Contacts between the two chains:
Residue L334 in the second protein contacts residue I52 in the first protein (closest heavy-atom distance 3.8 Å).
Residue F228 in the second protein interacts with residue M49 in the first protein (closest heavy-atom distance 3.9 Å).
Residue D279 in the second protein interacts with residue L134 in the first protein (closest heavy-atom distance 4.0 Å).
Residue R283 in the second protein is in contact with residue P133 in the first protein (closest heavy-atom distance 3.9 Å).
Residue I271 in the second protein is in contact with residue R50 in the first protein (closest heavy-atom distance 3.6 Å).
Residue L332 in the second protein contacts residue N63 in the first protein (closest heavy-atom distance 3.3 Å).
Residue P331 in the second protein contacts residue R62 in the first protein (closest heavy-atom distance 3.6 Å).
Residue T213 in the second protein is in contact with residue R58 in the first protein (closest heavy-atom distance 3.2 Å).
Residue D335 in the second protein is in contact with residue S61 in the first protein (closest heavy-atom distance 3.7 Å).
Residue R270 in the second protein is in contact with residue P135 in the first protein (closest heavy-atom distance 4.0 Å).
Residue D279 in the second protein interacts with residue R150 in the first protein (closest heavy-atom distance 3.5 Å).
Residue S276 in the second protein contacts residue N157 in the first protein (closest heavy-atom distance 3.3 Å).
Residue Y278 in the second protein is in contact with residue S100 in the first protein (closest heavy-atom distance 3.2 Å).
Residue Q588 in the second protein interacts with residue D545 in the first protein (closest heavy-atom distance 4.1 Å).
Residue L332 in the second protein contacts residue R62 in the first protein (closest heavy-atom distance 4.1 Å).
Residue Q282 in the second protein interacts with residue M49 in the first protein (closest heavy-atom distance 3.5 Å).
Residue D236 in the second protein is in contact with residue M49 in the first protein (closest heavy-atom distance 3.3 Å).
Residue L334 in the second protein contacts residue N53 in the first protein (closest heavy-atom distance 3.9 Å).
Residue D277 in the second protein is in contact with residue N155 in the first protein (closest heavy-atom distance 4.0 Å).
Residue D208 in the second protein interacts with residue R59 in the first protein (closest heavy-atom distance 3.1 Å).
Residue D279 in the second protein is in contact with residue R137 in the first protein (closest heavy-atom distance 3.5 Å).
Residue F228 in the second protein is in contact with residue L56 in the first protein (closest heavy-atom distance 3.9 Å).
Residue M232 in the second protein is in contact with residue T48 in the first protein (closest heavy-atom distance 3.2 Å).
Residue Y278 in the second protein contacts residue F160 in the first protein (closest heavy-atom distance 3.6 Å).
Residue D279 in the second protein is in contact with residue N155 in the first protein (closest heavy-atom distance 3.3 Å).
Residue A336 in the second protein interacts with residue R58 in the first protein (closest heavy-atom distance 3.3 Å).
Residue R272 in the second protein interacts with residue R137 in the first protein (closest heavy-atom distance 4.1 Å).
Residue D208 in the second protein interacts with residue I60 in the first protein (closest heavy-atom distance 3.1 Å).
Residue Y278 in the second protein interacts with residue T159 in the first protein (closest heavy-atom distance 4.1 Å).
Residue D335 in the second protein interacts with residue N63 in the first protein (closest heavy-atom distance 3.5 Å).
Residue S276 in the second protein is in contact with residue S100 in the first protein (closest heavy-atom distance 3.9 Å).
Residue Q212 in the second protein interacts with residue R59 in the first protein (closest heavy-atom distance 3.4 Å).
Residue E216 in the second protein interacts with residue R58 in the first protein (closest heavy-atom distance 3.1 Å).
Residue Y278 in the second protein interacts with residue V101 in the first protein (closest heavy-atom distance 3.6 Å).
Residue Y278 in the second protein interacts with residue N155 in the first protein (closest heavy-atom distance 3.4 Å).
Residue M232 in the second protein is in contact with residue M49 in the first protein (closest heavy-atom distance 3.1 Å).
Residue M233 in the second protein interacts with residue M49 in the first protein (closest heavy-atom distance 3.6 Å).
Residue P226 in the second protein is in contact with residue L56 in the first protein (closest heavy-atom distance 4.0 Å).
Residue M232 in the second protein is in contact with residue I52 in the first protein (closest heavy-atom distance 3.6 Å).
Residue Q281 in the second protein is in contact with residue P133 in the first protein (closest heavy-atom distance 2.7 Å).
Residue Q212 in the second protein interacts with residue R58 in the first protein (closest heavy-atom distance 3.7 Å).
Residue E585 in the second protein contacts residue R136 in the first protein (closest heavy-atom distance 4.0 Å).
Residue D335 in the second protein contacts residue N53 in the first protein (closest heavy-atom distance 3.5 Å).
Residue E333 in the second protein contacts residue N53 in the first protein (closest heavy-atom distance 3.4 Å).
Residue F85 in the second protein is in contact with residue R59 in the first protein (closest heavy-atom distance 3.9 Å).
Residue Q281 in the second protein interacts with residue A132 in the first protein (closest heavy-atom distance 3.8 Å).
Residue Y278 in the second protein is in contact with residue N157 in the first protein (closest heavy-atom distance 3.6 Å).
Residue Y278 in the second protein is in contact with residue P102 in the first protein (closest heavy-atom distance 3.5 Å).
Residue F89 in the second protein interacts with residue I60 in the first protein (closest heavy-atom distance 3.7 Å).
Residue E333 in the second protein contacts residue N63 in the first protein (closest heavy-atom distance 3.6 Å).
Residue T338 in the second protein is in contact with residue R58 in the first protein (closest heavy-atom distance 3.5 Å).
Residue S110 in the second protein is in contact with residue R59 in the first protein (closest heavy-atom distance 3.6 Å).
Residue D335 in the second protein contacts residue R62 in the first protein (closest heavy-atom distance 3.7 Å).
Residue D335 in the second protein interacts with residue R58 in the first protein (closest heavy-atom distance 3.6 Å).
Residue S205 in the second protein is in contact with residue I60 in the first protein (closest heavy-atom distance 3.6 Å).
Residue N209 in the second protein interacts with residue R58 in the first protein (closest heavy-atom distance 3.1 Å).
Residue L334 in the second protein contacts residue R62 in the first protein (closest heavy-atom distance 3.1 Å).
Residue D88 in the second protein interacts with residue R59 in the first protein (closest heavy-atom distance 3.3 Å).
Residue D277 in the second protein interacts with residue R137 in the first protein (closest heavy-atom distance 3.2 Å).
Residue S205 in the second protein is in contact with residue R62 in the first protein (closest heavy-atom distance 3.3 Å).

Sequence of the second protein:
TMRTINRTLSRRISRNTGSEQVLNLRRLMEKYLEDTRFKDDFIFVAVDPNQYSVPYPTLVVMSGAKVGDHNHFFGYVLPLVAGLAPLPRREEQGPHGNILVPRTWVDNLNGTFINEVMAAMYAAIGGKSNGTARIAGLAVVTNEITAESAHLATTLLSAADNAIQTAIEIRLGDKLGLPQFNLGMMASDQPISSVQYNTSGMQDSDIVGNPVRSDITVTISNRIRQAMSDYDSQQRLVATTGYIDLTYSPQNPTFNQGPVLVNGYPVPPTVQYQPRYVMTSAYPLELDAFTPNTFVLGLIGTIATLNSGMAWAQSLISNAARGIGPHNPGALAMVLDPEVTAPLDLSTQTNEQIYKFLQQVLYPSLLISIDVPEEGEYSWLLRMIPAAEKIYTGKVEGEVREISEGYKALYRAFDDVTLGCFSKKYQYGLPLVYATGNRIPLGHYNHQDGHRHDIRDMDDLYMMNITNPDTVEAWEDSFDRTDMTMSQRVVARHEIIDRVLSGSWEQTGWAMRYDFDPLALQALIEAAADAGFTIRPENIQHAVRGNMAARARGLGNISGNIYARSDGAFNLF

These two protein chains interact to form a complex.

Sequence of the first protein:
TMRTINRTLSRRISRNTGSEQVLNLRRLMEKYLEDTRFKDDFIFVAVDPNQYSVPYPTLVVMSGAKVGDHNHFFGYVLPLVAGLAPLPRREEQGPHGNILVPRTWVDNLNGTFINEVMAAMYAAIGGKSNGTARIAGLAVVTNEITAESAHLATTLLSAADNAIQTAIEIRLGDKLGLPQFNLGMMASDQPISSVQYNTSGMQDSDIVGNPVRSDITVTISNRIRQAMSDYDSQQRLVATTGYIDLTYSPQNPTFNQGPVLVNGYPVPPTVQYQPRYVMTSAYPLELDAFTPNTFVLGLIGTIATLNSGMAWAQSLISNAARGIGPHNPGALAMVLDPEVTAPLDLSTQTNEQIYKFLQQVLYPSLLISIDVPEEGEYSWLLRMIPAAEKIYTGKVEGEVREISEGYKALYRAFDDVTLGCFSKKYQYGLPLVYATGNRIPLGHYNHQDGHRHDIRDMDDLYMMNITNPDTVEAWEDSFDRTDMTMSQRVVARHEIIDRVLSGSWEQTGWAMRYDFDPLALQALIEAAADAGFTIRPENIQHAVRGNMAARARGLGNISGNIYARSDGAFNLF